Sequence of protein 1:
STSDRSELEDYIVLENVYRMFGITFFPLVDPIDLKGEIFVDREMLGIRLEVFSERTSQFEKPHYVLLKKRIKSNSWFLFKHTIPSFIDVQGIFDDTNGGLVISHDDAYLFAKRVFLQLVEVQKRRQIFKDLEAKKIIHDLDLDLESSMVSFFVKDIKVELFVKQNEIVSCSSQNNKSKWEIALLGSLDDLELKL

Interface contacts:
Residue L165 in protein 2 contacts residue V172 in protein 1 (closest heavy-atom distance 3.7 Å).
Residue T144 in protein 2 interacts with residue D185 in protein 1 (closest heavy-atom distance 3.6 Å).
Residue H160 in protein 2 interacts with residue F180 in protein 1 (closest heavy-atom distance 4.1 Å).
Residue L152 in protein 2 contacts residue P182 in protein 1 (closest heavy-atom distance 3.3 Å).
Residue L145 in protein 2 contacts residue L183 in protein 1 (closest heavy-atom distance 3.2 Å).
Residue N149 in protein 2 contacts residue Y166 in protein 1 (closest heavy-atom distance 3.8 Å).
Residue V169 in protein 2 is in contact with residue E164 in protein 1 (closest heavy-atom distance 3.3 Å).
Residue L241 in protein 2 interacts with residue F176 in protein 1 (closest heavy-atom distance 4.1 Å).
Residue N151 in protein 2 contacts residue Y166 in protein 1 (closest heavy-atom distance 3.3 Å).
Residue R153 in protein 2 is in contact with residue E170 in protein 1 (closest heavy-atom distance 3.5 Å).
Residue K239 in protein 2 contacts residue K283 in protein 1 (closest heavy-atom distance 2.8 Å).
Residue L138 in protein 2 contacts residue I198 in protein 1 (closest heavy-atom distance 3.7 Å).
Residue S210 in protein 2 interacts with residue Q218 in protein 1 (closest heavy-atom distance 3.5 Å).
Residue L157 in protein 2 contacts residue Y173 in protein 1 (closest heavy-atom distance 3.5 Å).
Residue Q238 in protein 2 contacts residue F219 in protein 1 (closest heavy-atom distance 3.9 Å).
Residue L212 in protein 2 is in contact with residue T216 in protein 1 (closest heavy-atom distance 3.2 Å).
Residue Q238 in protein 2 is in contact with residue F275 in protein 1 (closest heavy-atom distance 4.0 Å).
Residue V167 in protein 2 interacts with residue D165 in protein 1 (closest heavy-atom distance 4.0 Å).
Residue Q238 in protein 2 interacts with residue F212 in protein 1 (closest heavy-atom distance 1.2 Å).
Residue L147 in protein 2 interacts with residue P182 in protein 1 (closest heavy-atom distance 3.0 Å).
Residue K141 in protein 2 contacts residue P186 in protein 1 (closest heavy-atom distance 3.7 Å).
Residue R308 in protein 2 interacts with residue Q324 in protein 1 (closest heavy-atom distance 3.6 Å).
Residue L165 in protein 2 is in contact with residue L169 in protein 1 (closest heavy-atom distance 3.7 Å).
Residue K310 in protein 2 is in contact with residue L276 in protein 1 (closest heavy-atom distance 4.0 Å).
Residue L242 in protein 2 is in contact with residue Y268 in protein 1 (closest heavy-atom distance 2.8 Å).
Residue T211 in protein 2 interacts with residue S217 in protein 1 (closest heavy-atom distance 2.9 Å).
Residue K310 in protein 2 is in contact with residue V279 in protein 1 (closest heavy-atom distance 4.2 Å).
Residue L242 in protein 2 interacts with residue F176 in protein 1 (closest heavy-atom distance 2.9 Å).
Residue T144 in protein 2 contacts residue P186 in protein 1 (closest heavy-atom distance 3.3 Å).
Residue T161 in protein 2 contacts residue F176 in protein 1 (closest heavy-atom distance 3.2 Å).
Residue T211 in protein 2 is in contact with residue Q218 in protein 1 (closest heavy-atom distance 3.9 Å).
Residue T144 in protein 2 is in contact with residue L183 in protein 1 (closest heavy-atom distance 3.9 Å).
Residue T161 in protein 2 interacts with residue Y173 in protein 1 (closest heavy-atom distance 4.0 Å).
Residue L154 in protein 2 interacts with residue L169 in protein 1 (closest heavy-atom distance 3.9 Å).
Residue L131 in protein 2 interacts with residue L163 in protein 1 (closest heavy-atom distance 3.0 Å).
Residue K141 in protein 2 contacts residue V184 in protein 1 (closest heavy-atom distance 3.9 Å).
Residue H160 in protein 2 is in contact with residue H264 in protein 1 (closest heavy-atom distance 3.1 Å).
Residue Q135 in protein 2 is in contact with residue I198 in protein 1 (closest heavy-atom distance 3.1 Å).
Residue L212 in protein 2 contacts residue Q218 in protein 1 (closest heavy-atom distance 3.3 Å).
Residue V182 in protein 2 interacts with residue V172 in protein 1 (closest heavy-atom distance 3.8 Å).
Residue Q135 in protein 2 contacts residue G196 in protein 1 (closest heavy-atom distance 2.7 Å).
Residue L212 in protein 2 contacts residue S217 in protein 1 (closest heavy-atom distance 3.3 Å).
Residue P146 in protein 2 is in contact with residue P182 in protein 1 (closest heavy-atom distance 4.0 Å).
Residue Q238 in protein 2 interacts with residue E210 in protein 1 (closest heavy-atom distance 3.2 Å).
Residue R158 in protein 2 is in contact with residue Y173 in protein 1 (closest heavy-atom distance 3.2 Å).
Residue P146 in protein 2 is in contact with residue F181 in protein 1 (closest heavy-atom distance 3.6 Å).
Residue F237 in protein 2 interacts with residue F212 in protein 1 (closest heavy-atom distance 3.4 Å).
Residue M150 in protein 2 contacts residue Y166 in protein 1 (closest heavy-atom distance 3.9 Å).
Residue L154 in protein 2 is in contact with residue Y173 in protein 1 (closest heavy-atom distance 3.9 Å).
Residue R153 in protein 2 is in contact with residue P182 in protein 1 (closest heavy-atom distance 3.8 Å).
Residue Q238 in protein 2 contacts residue M175 in protein 1 (closest heavy-atom distance 3.7 Å).
Residue Q238 in protein 2 interacts with residue V211 in protein 1 (closest heavy-atom distance 2.8 Å).
Residue D143 in protein 2 interacts with residue P186 in protein 1 (closest heavy-atom distance 3.3 Å).
Residue Y156 in protein 2 is in contact with residue P182 in protein 1 (closest heavy-atom distance 3.5 Å).
Residue N236 in protein 2 interacts with residue F212 in protein 1 (closest heavy-atom distance 3.5 Å).
Residue N149 in protein 2 is in contact with residue I167 in protein 1 (closest heavy-atom distance 4.2 Å).
Residue Y245 in protein 2 is in contact with residue Y268 in protein 1 (closest heavy-atom distance 4.2 Å).
Residue K310 in protein 2 interacts with residue K272 in protein 1 (closest heavy-atom distance 3.4 Å).
Residue L147 in protein 2 contacts residue L183 in protein 1 (closest heavy-atom distance 3.9 Å).
Residue L157 in protein 2 contacts residue F180 in protein 1 (closest heavy-atom distance 3.3 Å).

The following describes two proteins that form a bound complex.

Sequence of protein 2:
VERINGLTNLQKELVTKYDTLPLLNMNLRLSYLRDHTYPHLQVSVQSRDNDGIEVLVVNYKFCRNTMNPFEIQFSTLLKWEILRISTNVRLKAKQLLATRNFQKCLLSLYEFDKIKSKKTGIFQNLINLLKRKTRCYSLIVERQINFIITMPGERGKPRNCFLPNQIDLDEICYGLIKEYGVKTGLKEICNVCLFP